Sequence of the second protein:
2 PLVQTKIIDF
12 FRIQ

The following describes two proteins that form a bound complex.

Sequence of the first protein:
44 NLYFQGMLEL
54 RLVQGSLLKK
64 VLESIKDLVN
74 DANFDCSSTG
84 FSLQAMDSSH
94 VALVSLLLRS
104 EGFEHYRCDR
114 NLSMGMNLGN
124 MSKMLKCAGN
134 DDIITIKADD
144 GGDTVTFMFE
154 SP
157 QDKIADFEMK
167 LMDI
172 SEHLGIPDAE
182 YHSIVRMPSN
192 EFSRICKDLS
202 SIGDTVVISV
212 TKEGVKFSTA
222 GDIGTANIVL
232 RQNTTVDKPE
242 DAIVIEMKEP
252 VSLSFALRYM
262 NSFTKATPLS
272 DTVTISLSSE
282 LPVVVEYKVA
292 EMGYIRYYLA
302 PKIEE

Residue-level contacts at the interface:
Residue M89 in the first protein is in contact with residue I9 in the second protein (closest heavy-atom distance 3.8 Å).
Residue P302 in the first protein contacts residue T6 in the second protein (closest heavy-atom distance 2.6 Å).
Residue I304 in the first protein is in contact with residue L3 in the second protein (closest heavy-atom distance 3.4 Å).
Residue I304 in the first protein is in contact with residue V4 in the second protein (closest heavy-atom distance 2.8 Å).
Residue L175 in the first protein is in contact with residue F12 in the second protein (closest heavy-atom distance 3.9 Å).
Residue L175 in the first protein is in contact with residue I14 in the second protein (closest heavy-atom distance 3.6 Å).
Residue E305 in the first protein interacts with residue L3 in the second protein (closest heavy-atom distance 3.9 Å).
Residue V94 in the first protein is in contact with residue K7 in the second protein (closest heavy-atom distance 3.8 Å).
Residue A301 in the first protein is in contact with residue T6 in the second protein (closest heavy-atom distance 3.3 Å).
Residue H174 in the first protein contacts residue R13 in the second protein (closest heavy-atom distance 4.3 Å).
Residue P283 in the first protein interacts with residue I8 in the second protein (closest heavy-atom distance 3.8 Å).
Residue K303 in the first protein contacts residue Q5 in the second protein (closest heavy-atom distance 3.4 Å).
Residue I304 in the first protein is in contact with residue P2 in the second protein (closest heavy-atom distance 4.1 Å).
Residue Y299 in the first protein interacts with residue I8 in the second protein (closest heavy-atom distance 3.8 Å).
Residue E281 in the first protein interacts with residue F11 in the second protein (closest heavy-atom distance 3.7 Å).
Residue T206 in the first protein interacts with residue L3 in the second protein (closest heavy-atom distance 4.5 Å).
Residue H93 in the first protein is in contact with residue K7 in the second protein (closest heavy-atom distance 3.5 Å).
Residue I177 in the first protein interacts with residue F12 in the second protein (closest heavy-atom distance 4.5 Å).
Residue A301 in the first protein is in contact with residue F11 in the second protein (closest heavy-atom distance 4.0 Å).
Residue H93 in the first protein interacts with residue I8 in the second protein (closest heavy-atom distance 2.9 Å).
Residue M89 in the first protein contacts residue I8 in the second protein (closest heavy-atom distance 4.1 Å).
Residue L175 in the first protein interacts with residue I8 in the second protein (closest heavy-atom distance 3.5 Å).
Residue H174 in the first protein is in contact with residue Q15 in the second protein (closest heavy-atom distance 3.3 Å).
Residue K303 in the first protein is in contact with residue L3 in the second protein (closest heavy-atom distance 3.4 Å).
Residue A95 in the first protein interacts with residue I8 in the second protein (closest heavy-atom distance 3.9 Å).
Residue G176 in the first protein interacts with residue R13 in the second protein (closest heavy-atom distance 2.7 Å).
Residue I304 in the first protein contacts residue T6 in the second protein (closest heavy-atom distance 3.6 Å).
Residue P302 in the first protein is in contact with residue Q5 in the second protein (closest heavy-atom distance 3.4 Å).
Residue H93 in the first protein contacts residue I9 in the second protein (closest heavy-atom distance 4.5 Å).
Residue S255 in the first protein is in contact with residue L3 in the second protein (closest heavy-atom distance 4.5 Å).
Residue A257 in the first protein contacts residue Q5 in the second protein (closest heavy-atom distance 4.0 Å).
Residue V94 in the first protein is in contact with residue T6 in the second protein (closest heavy-atom distance 4.0 Å).
Residue G176 in the first protein contacts residue F12 in the second protein (closest heavy-atom distance 3.6 Å).
Residue L96 in the first protein contacts residue F12 in the second protein (closest heavy-atom distance 4.1 Å).
Residue A301 in the first protein contacts residue Q5 in the second protein (closest heavy-atom distance 3.0 Å).
Residue V94 in the first protein contacts residue Q5 in the second protein (closest heavy-atom distance 3.4 Å).
Residue L282 in the first protein interacts with residue F11 in the second protein (closest heavy-atom distance 4.3 Å).
Residue K303 in the first protein interacts with residue V4 in the second protein (closest heavy-atom distance 3.2 Å).
Residue V94 in the first protein contacts residue I8 in the second protein (closest heavy-atom distance 3.3 Å).
Residue A301 in the first protein is in contact with residue K7 in the second protein (closest heavy-atom distance 3.6 Å).
Residue L175 in the first protein interacts with residue I9 in the second protein (closest heavy-atom distance 3.6 Å).
Residue L282 in the first protein interacts with residue F12 in the second protein (closest heavy-atom distance 4.1 Å).
Residue P283 in the first protein contacts residue F12 in the second protein (closest heavy-atom distance 3.8 Å).
Residue P283 in the first protein interacts with residue F11 in the second protein (closest heavy-atom distance 3.5 Å).
Residue L175 in the first protein is in contact with residue R13 in the second protein (closest heavy-atom distance 3.1 Å).
Residue E306 in the first protein contacts residue V4 in the second protein (closest heavy-atom distance 4.1 Å).
Residue P302 in the first protein contacts residue V4 in the second protein (closest heavy-atom distance 4.0 Å).
Residue A301 in the first protein is in contact with residue I8 in the second protein (closest heavy-atom distance 3.8 Å).
Residue E305 in the first protein is in contact with residue P2 in the second protein (closest heavy-atom distance 3.7 Å).
Residue L96 in the first protein interacts with residue I8 in the second protein (closest heavy-atom distance 4.1 Å).
Residue G176 in the first protein is in contact with residue I14 in the second protein (closest heavy-atom distance 4.4 Å).
Residue P302 in the first protein is in contact with residue F11 in the second protein (closest heavy-atom distance 3.7 Å).
Residue P178 in the first protein interacts with residue F12 in the second protein (closest heavy-atom distance 3.5 Å).
Residue Y299 in the first protein contacts residue F12 in the second protein (closest heavy-atom distance 3.9 Å).
Residue L175 in the first protein interacts with residue Q15 in the second protein (closest heavy-atom distance 3.2 Å).
Residue E306 in the first protein interacts with residue P2 in the second protein (closest heavy-atom distance 3.4 Å).
Residue G176 in the first protein is in contact with residue Q15 in the second protein (closest heavy-atom distance 3.6 Å).
Residue S92 in the first protein interacts with residue K7 in the second protein (closest heavy-atom distance 2.9 Å).
Residue H174 in the first protein contacts residue I14 in the second protein (closest heavy-atom distance 2.6 Å).
Residue L300 in the first protein interacts with residue I8 in the second protein (closest heavy-atom distance 4.2 Å).